Sequence of the second protein:
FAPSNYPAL

Sequence of the first protein:
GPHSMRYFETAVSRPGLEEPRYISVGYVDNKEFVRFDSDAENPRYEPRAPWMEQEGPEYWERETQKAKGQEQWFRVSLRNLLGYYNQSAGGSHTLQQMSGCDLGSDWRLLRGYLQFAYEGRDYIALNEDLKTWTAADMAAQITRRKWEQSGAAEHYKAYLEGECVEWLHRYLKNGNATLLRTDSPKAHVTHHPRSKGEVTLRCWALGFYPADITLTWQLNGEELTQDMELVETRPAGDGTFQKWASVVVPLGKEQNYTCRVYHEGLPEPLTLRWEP

This data describes a binding interaction between two proteins.

Contacts between the two chains:
Residue H155 in the first protein interacts with residue Y6 in the second protein (closest heavy-atom distance 3.1 Å).
Residue W73 in the first protein contacts residue A8 in the second protein (closest heavy-atom distance 3.4 Å).
Residue F33 in the first protein contacts residue F1 in the second protein (closest heavy-atom distance 4.2 Å).
Residue K66 in the first protein is in contact with residue A2 in the second protein (closest heavy-atom distance 3.0 Å).
Residue E9 in the first protein is in contact with residue P3 in the second protein (closest heavy-atom distance 3.9 Å).
Residue E63 in the first protein interacts with residue F1 in the second protein (closest heavy-atom distance 3.6 Å).
Residue W73 in the first protein interacts with residue L9 in the second protein (closest heavy-atom distance 3.7 Å).
Residue Y59 in the first protein interacts with residue F1 in the second protein (closest heavy-atom distance 3.6 Å).
Residue Y156 in the first protein is in contact with residue P7 in the second protein (closest heavy-atom distance 4.6 Å).
Residue F116 in the first protein contacts residue N5 in the second protein (closest heavy-atom distance 3.9 Å).
Residue L95 in the first protein is in contact with residue L9 in the second protein (closest heavy-atom distance 3.8 Å).
Residue W167 in the first protein contacts residue F1 in the second protein (closest heavy-atom distance 3.2 Å).
Residue W147 in the first protein interacts with residue A8 in the second protein (closest heavy-atom distance 3.2 Å).
Residue K146 in the first protein is in contact with residue L9 in the second protein (closest heavy-atom distance 2.9 Å).
Residue Q97 in the first protein interacts with residue P3 in the second protein (closest heavy-atom distance 4.5 Å).
Residue A152 in the first protein contacts residue P7 in the second protein (closest heavy-atom distance 3.5 Å).
Residue Q97 in the first protein contacts residue N5 in the second protein (closest heavy-atom distance 2.7 Å).
Residue E63 in the first protein is in contact with residue A2 in the second protein (closest heavy-atom distance 3.0 Å).
Residue K66 in the first protein is in contact with residue F1 in the second protein (closest heavy-atom distance 3.6 Å).
Residue A152 in the first protein is in contact with residue Y6 in the second protein (closest heavy-atom distance 4.9 Å).
Residue K66 in the first protein interacts with residue P3 in the second protein (closest heavy-atom distance 4.3 Å).
Residue Y156 in the first protein contacts residue N5 in the second protein (closest heavy-atom distance 3.4 Å).
Residue Y159 in the first protein is in contact with residue P3 in the second protein (closest heavy-atom distance 3.3 Å).
Residue Y7 in the first protein interacts with residue A2 in the second protein (closest heavy-atom distance 3.4 Å).
Residue W147 in the first protein interacts with residue L9 in the second protein (closest heavy-atom distance 3.3 Å).
Residue Y7 in the first protein interacts with residue P3 in the second protein (closest heavy-atom distance 4.1 Å).
Residue W147 in the first protein contacts residue P7 in the second protein (closest heavy-atom distance 3.1 Å).
Residue S77 in the first protein is in contact with residue L9 in the second protein (closest heavy-atom distance 3.0 Å).
Residue S77 in the first protein is in contact with residue A8 in the second protein (closest heavy-atom distance 3.7 Å).
Residue F116 in the first protein interacts with residue L9 in the second protein (closest heavy-atom distance 4.7 Å).
Residue S99 in the first protein is in contact with residue P3 in the second protein (closest heavy-atom distance 3.8 Å).
Residue I124 in the first protein contacts residue L9 in the second protein (closest heavy-atom distance 4.4 Å).
Residue Y45 in the first protein is in contact with residue A2 in the second protein (closest heavy-atom distance 3.9 Å).
Residue Q70 in the first protein interacts with residue P3 in the second protein (closest heavy-atom distance 3.7 Å).
Residue Q70 in the first protein contacts residue S4 in the second protein (closest heavy-atom distance 3.3 Å).
Residue Y156 in the first protein is in contact with residue S4 in the second protein (closest heavy-atom distance 4.0 Å).
Residue Y156 in the first protein contacts residue Y6 in the second protein (closest heavy-atom distance 3.2 Å).
Residue Y84 in the first protein is in contact with residue L9 in the second protein (closest heavy-atom distance 3.0 Å).
Residue S150 in the first protein contacts residue P7 in the second protein (closest heavy-atom distance 3.8 Å).
Residue Y159 in the first protein interacts with residue A2 in the second protein (closest heavy-atom distance 3.7 Å).
Residue Y159 in the first protein interacts with residue F1 in the second protein (closest heavy-atom distance 2.9 Å).
Residue F74 in the first protein interacts with residue N5 in the second protein (closest heavy-atom distance 4.1 Å).
Residue L81 in the first protein contacts residue L9 in the second protein (closest heavy-atom distance 3.4 Å).
Residue E163 in the first protein contacts residue F1 in the second protein (closest heavy-atom distance 3.4 Å).
Residue N80 in the first protein interacts with residue A8 in the second protein (closest heavy-atom distance 4.1 Å).
Residue Y123 in the first protein interacts with residue L9 in the second protein (closest heavy-atom distance 4.0 Å).
Residue V76 in the first protein contacts residue A8 in the second protein (closest heavy-atom distance 3.8 Å).
Residue K146 in the first protein contacts residue A8 in the second protein (closest heavy-atom distance 3.3 Å).
Residue M5 in the first protein contacts residue F1 in the second protein (closest heavy-atom distance 3.7 Å).
Residue W73 in the first protein contacts residue N5 in the second protein (closest heavy-atom distance 3.4 Å).
Residue K66 in the first protein contacts residue S4 in the second protein (closest heavy-atom distance 4.2 Å).
Residue Y7 in the first protein is in contact with residue F1 in the second protein (closest heavy-atom distance 2.8 Å).
Residue T143 in the first protein is in contact with residue L9 in the second protein (closest heavy-atom distance 2.8 Å).
Residue N80 in the first protein is in contact with residue L9 in the second protein (closest heavy-atom distance 3.1 Å).
Residue W73 in the first protein contacts residue P7 in the second protein (closest heavy-atom distance 3.2 Å).
Residue Y171 in the first protein contacts residue F1 in the second protein (closest heavy-atom distance 2.6 Å).
Residue Q70 in the first protein contacts residue N5 in the second protein (closest heavy-atom distance 2.9 Å).
Residue W73 in the first protein interacts with residue Y6 in the second protein (closest heavy-atom distance 3.7 Å).